Sequence of chain B:
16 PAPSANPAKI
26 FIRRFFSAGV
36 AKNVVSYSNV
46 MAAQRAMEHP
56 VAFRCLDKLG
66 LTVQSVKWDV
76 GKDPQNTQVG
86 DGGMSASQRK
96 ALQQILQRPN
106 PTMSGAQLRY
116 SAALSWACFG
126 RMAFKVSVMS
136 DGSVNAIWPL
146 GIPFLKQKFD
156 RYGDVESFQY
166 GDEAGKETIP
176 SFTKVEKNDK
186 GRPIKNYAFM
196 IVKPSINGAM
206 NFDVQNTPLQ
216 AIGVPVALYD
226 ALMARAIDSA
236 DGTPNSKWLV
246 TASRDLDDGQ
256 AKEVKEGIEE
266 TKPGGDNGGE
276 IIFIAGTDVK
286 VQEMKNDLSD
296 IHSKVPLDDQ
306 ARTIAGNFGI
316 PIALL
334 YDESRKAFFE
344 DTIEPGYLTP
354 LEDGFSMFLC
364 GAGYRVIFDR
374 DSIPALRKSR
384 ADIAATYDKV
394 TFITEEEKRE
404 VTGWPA

Residue-level contacts at the interface:
Residue R230 in chain B is in contact with residue A235 in chain A (closest heavy-atom distance 2.9 Å).
Residue M360 in chain B contacts residue T107 in chain A (closest heavy-atom distance 3.2 Å).
Residue S248 in chain B interacts with residue G281 in chain A (closest heavy-atom distance 3.2 Å).
Residue A247 in chain B interacts with residue G281 in chain A (closest heavy-atom distance 3.4 Å).
Residue N291 in chain B contacts residue E288 in chain A (closest heavy-atom distance 2.9 Å).
Residue R230 in chain B is in contact with residue T238 in chain A (closest heavy-atom distance 2.7 Å).
Residue N291 in chain B is in contact with residue W243 in chain A (closest heavy-atom distance 3.0 Å).
Residue K392 in chain B interacts with residue A388 in chain A (closest heavy-atom distance 3.3 Å).
Residue P348 in chain B interacts with residue L66 in chain A (closest heavy-atom distance 3.2 Å).
Residue P22 in chain B contacts residue W143 in chain A (closest heavy-atom distance 3.3 Å).
Residue P348 in chain B contacts residue Q69 in chain A (closest heavy-atom distance 3.2 Å).
Residue N211 in chain B contacts residue Y115 in chain A (closest heavy-atom distance 3.2 Å).
Residue N240 in chain B contacts residue T266 in chain A (closest heavy-atom distance 2.8 Å).
Residue P16 in chain B interacts with residue M134 in chain A (closest heavy-atom distance 3.3 Å).
Residue M205 in chain B interacts with residue N105 in chain A (closest heavy-atom distance 3.4 Å).
Residue T246 in chain B is in contact with residue I279 in chain A (closest heavy-atom distance 3.3 Å).
Residue R28 in chain B is in contact with residue G166 in chain A (closest heavy-atom distance 3.4 Å).
Residue R230 in chain B interacts with residue L293 in chain A (closest heavy-atom distance 3.2 Å).
Residue M360 in chain B contacts residue M108 in chain A (closest heavy-atom distance 3.1 Å).
Residue P22 in chain B interacts with residue Y165 in chain A (closest heavy-atom distance 3.2 Å).
Residue P16 in chain B contacts residue N140 in chain A (closest heavy-atom distance 2.2 Å).
Residue V245 in chain B interacts with residue F278 in chain A (closest heavy-atom distance 3.4 Å).
Residue P18 in chain B contacts residue N140 in chain A (closest heavy-atom distance 3.2 Å).
Residue G311 in chain B is in contact with residue R59 in chain A (closest heavy-atom distance 3.2 Å).
Residue F26 in chain B contacts residue F149 in chain A (closest heavy-atom distance 3.3 Å).
Residue M289 in chain B contacts residue E288 in chain A (closest heavy-atom distance 3.2 Å).
Residue D304 in chain B is in contact with residue K299 in chain A (closest heavy-atom distance 3.4 Å).
Residue E343 in chain B is in contact with residue P377 in chain A (closest heavy-atom distance 3.2 Å).
Residue N21 in chain B is in contact with residue W143 in chain A (closest heavy-atom distance 3.4 Å).
Residue V197 in chain B is in contact with residue Q112 in chain A (closest heavy-atom distance 2.3 Å).
Residue E400 in chain B is in contact with residue R402 in chain A (closest heavy-atom distance 3.2 Å).
Residue Q80 in chain B is in contact with residue W73 in chain A (closest heavy-atom distance 3.3 Å).
Residue P239 in chain B contacts residue T266 in chain A (closest heavy-atom distance 3.2 Å).
Residue P348 in chain B is in contact with residue S70 in chain A (closest heavy-atom distance 3.4 Å).
Residue N211 in chain B is in contact with residue F58 in chain A (closest heavy-atom distance 3.2 Å).
Residue S241 in chain B contacts residue E275 in chain A (closest heavy-atom distance 3.1 Å).
Residue R383 in chain B contacts residue R380 in chain A (closest heavy-atom distance 3.1 Å).
Residue D304 in chain B contacts residue H297 in chain A (closest heavy-atom distance 3.0 Å).
Residue F395 in chain B is in contact with residue A387 in chain A (closest heavy-atom distance 3.4 Å).
Residue T352 in chain B contacts residue Q69 in chain A (closest heavy-atom distance 2.7 Å).
Residue I25 in chain B is in contact with residue E172 in chain A (closest heavy-atom distance 3.1 Å).
Residue Q80 in chain B contacts residue Q102 in chain A (closest heavy-atom distance 3.0 Å).
Residue T394 in chain B contacts residue D391 in chain A (closest heavy-atom distance 3.0 Å).
Residue N312 in chain B is in contact with residue P55 in chain A (closest heavy-atom distance 3.2 Å).
Residue R28 in chain B is in contact with residue D167 in chain A (closest heavy-atom distance 2.4 Å).
Residue A365 in chain B interacts with residue R103 in chain A (closest heavy-atom distance 3.4 Å).
Residue A247 in chain B interacts with residue I279 in chain A (closest heavy-atom distance 2.8 Å).
Residue Q83 in chain B is in contact with residue Q99 in chain A (closest heavy-atom distance 3.3 Å).
Residue N240 in chain B is in contact with residue G274 in chain A (closest heavy-atom distance 3.2 Å).
Residue E400 in chain B contacts residue W407 in chain A (closest heavy-atom distance 3.3 Å).
Residue A216 in chain B contacts residue E53 in chain A (closest heavy-atom distance 3.1 Å).
Residue R28 in chain B interacts with residue G170 in chain A (closest heavy-atom distance 3.2 Å).
Residue P301 in chain B is in contact with residue H297 in chain A (closest heavy-atom distance 3.1 Å).
Residue S241 in chain B is in contact with residue I277 in chain A (closest heavy-atom distance 3.0 Å).
Residue V245 in chain B interacts with residue I277 in chain A (closest heavy-atom distance 2.9 Å).
Residue R230 in chain B interacts with residue N240 in chain A (closest heavy-atom distance 3.2 Å).
Residue N202 in chain B interacts with residue F149 in chain A (closest heavy-atom distance 3.1 Å).
Residue I25 in chain B is in contact with residue Y165 in chain A (closest heavy-atom distance 3.2 Å).
Residue K290 in chain B is in contact with residue E288 in chain A (closest heavy-atom distance 3.0 Å).
Residue V245 in chain B is in contact with residue I279 in chain A (closest heavy-atom distance 3.2 Å).

Sequence of chain A:
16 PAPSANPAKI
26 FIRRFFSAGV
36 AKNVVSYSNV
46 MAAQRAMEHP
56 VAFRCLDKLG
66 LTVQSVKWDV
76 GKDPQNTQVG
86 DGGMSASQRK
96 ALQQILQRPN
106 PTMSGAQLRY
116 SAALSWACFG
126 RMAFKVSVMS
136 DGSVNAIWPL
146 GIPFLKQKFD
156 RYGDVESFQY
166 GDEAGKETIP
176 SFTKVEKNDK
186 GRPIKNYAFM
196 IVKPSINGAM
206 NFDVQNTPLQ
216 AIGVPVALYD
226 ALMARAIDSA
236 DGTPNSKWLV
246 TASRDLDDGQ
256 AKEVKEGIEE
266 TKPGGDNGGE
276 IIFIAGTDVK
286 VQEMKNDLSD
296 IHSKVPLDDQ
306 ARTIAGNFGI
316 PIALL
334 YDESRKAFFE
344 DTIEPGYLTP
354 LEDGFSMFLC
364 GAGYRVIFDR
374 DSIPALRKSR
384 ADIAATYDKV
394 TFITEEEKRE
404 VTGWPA

This data describes a binding interaction between two proteins.